Contacts between the two chains:
Residue R96 in chain A interacts with residue V20 in chain B (closest heavy-atom distance 4.6 Å).
Residue V118 in chain A is in contact with residue A53 in chain B (closest heavy-atom distance 3.8 Å).
Residue L110 in chain A is in contact with residue L47 in chain B (closest heavy-atom distance 3.7 Å).
Residue A114 in chain A interacts with residue L50 in chain B (closest heavy-atom distance 4.1 Å).
Residue M117 in chain A contacts residue S54 in chain B (closest heavy-atom distance 3.4 Å).
Residue E119 in chain A interacts with residue S54 in chain B (closest heavy-atom distance 4.8 Å).
Residue E119 in chain A is in contact with residue A53 in chain B (closest heavy-atom distance 4.5 Å).
Residue L145 in chain A is in contact with residue L50 in chain B (closest heavy-atom distance 4.8 Å).
Residue V118 in chain A contacts residue S54 in chain B (closest heavy-atom distance 4.0 Å).
Residue F8 in chain A is in contact with residue M36 in chain B (closest heavy-atom distance 3.6 Å).
Residue V118 in chain A interacts with residue L50 in chain B (closest heavy-atom distance 4.7 Å).
Residue F8 in chain A interacts with residue Y32 in chain B (closest heavy-atom distance 3.4 Å).
Residue L110 in chain A interacts with residue L50 in chain B (closest heavy-atom distance 4.6 Å).

These two protein chains interact to form a complex.

Sequence of chain B:
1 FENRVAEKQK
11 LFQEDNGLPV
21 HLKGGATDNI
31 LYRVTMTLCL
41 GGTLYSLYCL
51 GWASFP

Sequence of chain A:
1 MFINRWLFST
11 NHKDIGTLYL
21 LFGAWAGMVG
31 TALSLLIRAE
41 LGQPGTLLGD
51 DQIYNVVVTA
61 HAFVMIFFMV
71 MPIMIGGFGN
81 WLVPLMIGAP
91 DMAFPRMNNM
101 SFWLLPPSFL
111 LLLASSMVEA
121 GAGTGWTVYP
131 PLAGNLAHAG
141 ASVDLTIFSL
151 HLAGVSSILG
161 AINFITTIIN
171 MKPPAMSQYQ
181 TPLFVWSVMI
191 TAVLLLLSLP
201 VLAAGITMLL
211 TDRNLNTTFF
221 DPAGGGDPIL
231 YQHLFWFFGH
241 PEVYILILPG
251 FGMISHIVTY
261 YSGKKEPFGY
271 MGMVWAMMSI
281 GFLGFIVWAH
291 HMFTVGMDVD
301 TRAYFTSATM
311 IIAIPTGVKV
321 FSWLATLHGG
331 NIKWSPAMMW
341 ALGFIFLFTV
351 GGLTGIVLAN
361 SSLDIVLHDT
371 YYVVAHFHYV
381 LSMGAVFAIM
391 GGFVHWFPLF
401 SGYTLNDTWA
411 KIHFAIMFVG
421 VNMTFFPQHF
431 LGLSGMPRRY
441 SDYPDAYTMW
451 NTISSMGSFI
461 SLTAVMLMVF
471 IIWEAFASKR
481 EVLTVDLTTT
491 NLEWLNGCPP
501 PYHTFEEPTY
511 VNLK